Contacts between the two chains:
Residue V286 in the second protein is in contact with residue R7 in the first protein (closest heavy-atom distance 3.6 Å).
Residue V286 in the second protein interacts with residue L6 in the first protein (closest heavy-atom distance 3.8 Å).
Residue V284 in the second protein interacts with residue V9 in the first protein (closest heavy-atom distance 3.2 Å).
Residue V286 in the second protein contacts residue W8 in the first protein (closest heavy-atom distance 3.2 Å).
Residue T290 in the second protein is in contact with residue D4 in the first protein (closest heavy-atom distance 4.9 Å).
Residue G338 in the second protein interacts with residue F10 in the first protein (closest heavy-atom distance 4.0 Å).
Residue R339 in the second protein interacts with residue W8 in the first protein (closest heavy-atom distance 4.1 Å).
Residue R374 in the second protein is in contact with residue V9 in the first protein (closest heavy-atom distance 2.9 Å).
Residue V286 in the second protein is in contact with residue F10 in the first protein (closest heavy-atom distance 4.4 Å).
Residue V345 in the second protein contacts residue F10 in the first protein (closest heavy-atom distance 3.4 Å).
Residue G283 in the second protein contacts residue F10 in the first protein (closest heavy-atom distance 2.9 Å).
Residue K287 in the second protein contacts residue W8 in the first protein (closest heavy-atom distance 4.4 Å).
Residue W281 in the second protein interacts with residue V9 in the first protein (closest heavy-atom distance 3.4 Å).
Residue G208 in the second protein interacts with residue R7 in the first protein (closest heavy-atom distance 4.5 Å).
Residue G280 in the second protein interacts with residue F10 in the first protein (closest heavy-atom distance 4.0 Å).
Residue E285 in the second protein is in contact with residue W8 in the first protein (closest heavy-atom distance 3.2 Å).
Residue G338 in the second protein interacts with residue W8 in the first protein (closest heavy-atom distance 4.1 Å).
Residue M342 in the second protein contacts residue F10 in the first protein (closest heavy-atom distance 3.3 Å).
Residue L282 in the second protein is in contact with residue F10 in the first protein (closest heavy-atom distance 1.9 Å).
Residue K287 in the second protein is in contact with residue L6 in the first protein (closest heavy-atom distance 2.2 Å).
Residue A288 in the second protein interacts with residue W8 in the first protein (closest heavy-atom distance 4.2 Å).
Residue A308 in the second protein is in contact with residue L6 in the first protein (closest heavy-atom distance 4.0 Å).
Residue V284 in the second protein contacts residue W8 in the first protein (closest heavy-atom distance 3.3 Å).
Residue M342 in the second protein contacts residue W8 in the first protein (closest heavy-atom distance 3.8 Å).
Residue E285 in the second protein is in contact with residue L6 in the first protein (closest heavy-atom distance 3.7 Å).
Residue E285 in the second protein contacts residue V9 in the first protein (closest heavy-atom distance 4.5 Å).
Residue Y212 in the second protein is in contact with residue V9 in the first protein (closest heavy-atom distance 4.5 Å).
Residue S341 in the second protein contacts residue F10 in the first protein (closest heavy-atom distance 4.0 Å).
Residue I330 in the second protein contacts residue F10 in the first protein (closest heavy-atom distance 4.2 Å).
Residue Q206 in the second protein contacts residue E5 in the first protein (closest heavy-atom distance 4.0 Å).
Residue Q206 in the second protein contacts residue W8 in the first protein (closest heavy-atom distance 4.6 Å).
Residue W281 in the second protein contacts residue F10 in the first protein (closest heavy-atom distance 2.8 Å).
Residue K287 in the second protein contacts residue R7 in the first protein (closest heavy-atom distance 4.9 Å).
Residue M342 in the second protein interacts with residue V9 in the first protein (closest heavy-atom distance 3.3 Å).
Residue V284 in the second protein contacts residue F10 in the first protein (closest heavy-atom distance 3.1 Å).
Residue R374 in the second protein interacts with residue F10 in the first protein (closest heavy-atom distance 3.8 Å).

This data describes a binding interaction between two proteins.

Sequence of the first protein:
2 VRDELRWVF

Sequence of the second protein:
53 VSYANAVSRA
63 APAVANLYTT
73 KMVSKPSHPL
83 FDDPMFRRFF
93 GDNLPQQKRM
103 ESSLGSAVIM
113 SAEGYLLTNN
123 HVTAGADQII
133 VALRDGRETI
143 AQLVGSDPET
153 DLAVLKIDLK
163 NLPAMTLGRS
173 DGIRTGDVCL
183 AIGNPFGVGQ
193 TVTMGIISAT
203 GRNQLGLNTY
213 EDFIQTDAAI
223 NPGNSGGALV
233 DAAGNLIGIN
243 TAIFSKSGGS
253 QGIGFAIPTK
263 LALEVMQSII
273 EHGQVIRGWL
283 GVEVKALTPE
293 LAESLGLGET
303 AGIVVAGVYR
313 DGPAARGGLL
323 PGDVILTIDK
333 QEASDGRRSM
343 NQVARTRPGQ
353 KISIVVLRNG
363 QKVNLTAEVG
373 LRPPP